Sequence of the first protein:
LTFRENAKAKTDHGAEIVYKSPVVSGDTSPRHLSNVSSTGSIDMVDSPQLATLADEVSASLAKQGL

These two protein chains interact to form a complex.

Contacts between the two chains:
Residue D430 in the second protein is in contact with residue E431 in the first protein (closest heavy-atom distance 3.0 Å).
Residue V411 in the second protein is in contact with residue S412 in the first protein (closest heavy-atom distance 2.9 Å).
Residue V411 in the second protein interacts with residue N410 in the first protein (closest heavy-atom distance 2.8 Å).
Residue N381 in the second protein interacts with residue N381 in the first protein (closest heavy-atom distance 2.9 Å).
Residue T377 in the second protein interacts with residue F378 in the first protein (closest heavy-atom distance 3.0 Å).
Residue A429 in the second protein contacts residue L428 in the first protein (closest heavy-atom distance 3.0 Å).
Residue N410 in the second protein interacts with residue N410 in the first protein (closest heavy-atom distance 2.9 Å).
Residue K385 in the second protein interacts with residue T386 in the first protein (closest heavy-atom distance 2.9 Å).
Residue R406 in the second protein is in contact with residue P405 in the first protein (closest heavy-atom distance 2.9 Å).
Residue K383 in the second protein interacts with residue A382 in the first protein (closest heavy-atom distance 3.0 Å).
Residue V398 in the second protein contacts residue V399 in the first protein (closest heavy-atom distance 2.8 Å).
Residue S413 in the second protein contacts residue S412 in the first protein (closest heavy-atom distance 2.9 Å).
Residue S416 in the second protein interacts with residue I417 in the first protein (closest heavy-atom distance 2.8 Å).
Residue T377 in the second protein interacts with residue L376 in the first protein (closest heavy-atom distance 2.9 Å).
Residue S433 in the second protein contacts residue A434 in the first protein (closest heavy-atom distance 3.0 Å).
Residue S409 in the second protein interacts with residue N410 in the first protein (closest heavy-atom distance 2.8 Å).
Residue R379 in the second protein contacts residue E380 in the first protein (closest heavy-atom distance 2.8 Å).
Residue K383 in the second protein interacts with residue A384 in the first protein (closest heavy-atom distance 2.9 Å).
Residue V398 in the second protein interacts with residue P397 in the first protein (closest heavy-atom distance 2.9 Å).
Residue E431 in the second protein contacts residue V432 in the first protein (closest heavy-atom distance 3.0 Å).
Residue S435 in the second protein is in contact with residue S435 in the first protein (closest heavy-atom distance 3.1 Å).
Residue T427 in the second protein interacts with residue A426 in the first protein (closest heavy-atom distance 2.9 Å).
Residue S433 in the second protein contacts residue V432 in the first protein (closest heavy-atom distance 2.9 Å).
Residue G415 in the second protein interacts with residue T414 in the first protein (closest heavy-atom distance 3.0 Å).
Residue D402 in the second protein interacts with residue T403 in the first protein (closest heavy-atom distance 2.9 Å).
Residue D418 in the second protein contacts residue M419 in the first protein (closest heavy-atom distance 2.8 Å).
Residue K438 in the second protein is in contact with residue A437 in the first protein (closest heavy-atom distance 2.8 Å).
Residue D387 in the second protein interacts with residue G389 in the first protein (closest heavy-atom distance 2.8 Å).
Residue V393 in the second protein interacts with residue Y394 in the first protein (closest heavy-atom distance 2.8 Å).
Residue L425 in the second protein is in contact with residue Q424 in the first protein (closest heavy-atom distance 2.9 Å).
Residue G440 in the second protein interacts with residue Q424 in the first protein (closest heavy-atom distance 2.9 Å).
Residue N381 in the second protein contacts residue E380 in the first protein (closest heavy-atom distance 2.9 Å).
Residue T427 in the second protein is in contact with residue L428 in the first protein (closest heavy-atom distance 2.8 Å).
Residue N381 in the second protein interacts with residue A382 in the first protein (closest heavy-atom distance 2.9 Å).
Residue D402 in the second protein contacts residue D402 in the first protein (closest heavy-atom distance 2.9 Å).
Residue V420 in the second protein is in contact with residue M419 in the first protein (closest heavy-atom distance 2.8 Å).
Residue K438 in the second protein contacts residue Q439 in the first protein (closest heavy-atom distance 2.8 Å).
Residue Q439 in the second protein interacts with residue Q439 in the first protein (closest heavy-atom distance 2.8 Å).
Residue R379 in the second protein contacts residue F378 in the first protein (closest heavy-atom distance 2.9 Å).
Residue L436 in the second protein is in contact with residue S435 in the first protein (closest heavy-atom distance 3.0 Å).
Residue D387 in the second protein is in contact with residue T386 in the first protein (closest heavy-atom distance 3.0 Å).
Residue S404 in the second protein interacts with residue T403 in the first protein (closest heavy-atom distance 2.8 Å).
Residue S409 in the second protein contacts residue L408 in the first protein (closest heavy-atom distance 2.9 Å).
Residue S422 in the second protein contacts residue S422 in the first protein (closest heavy-atom distance 2.9 Å).
Residue S400 in the second protein interacts with residue V399 in the first protein (closest heavy-atom distance 2.9 Å).
Residue P423 in the second protein interacts with residue Q424 in the first protein (closest heavy-atom distance 3.0 Å).
Residue K385 in the second protein interacts with residue A384 in the first protein (closest heavy-atom distance 2.9 Å).
Residue S396 in the second protein is in contact with residue S396 in the first protein (closest heavy-atom distance 3.0 Å).
Residue Q439 in the second protein interacts with residue Q424 in the first protein (closest heavy-atom distance 3.0 Å).
Residue L425 in the second protein contacts residue A426 in the first protein (closest heavy-atom distance 2.9 Å).
Residue K395 in the second protein contacts residue Y394 in the first protein (closest heavy-atom distance 2.9 Å).
Residue D418 in the second protein contacts residue I417 in the first protein (closest heavy-atom distance 3.0 Å).
Residue L436 in the second protein interacts with residue A437 in the first protein (closest heavy-atom distance 2.9 Å).
Residue D430 in the second protein is in contact with residue D430 in the first protein (closest heavy-atom distance 3.0 Å).
Residue S413 in the second protein interacts with residue T414 in the first protein (closest heavy-atom distance 2.9 Å).
Residue V420 in the second protein interacts with residue D421 in the first protein (closest heavy-atom distance 2.9 Å).
Residue G440 in the second protein interacts with residue L441 in the first protein (closest heavy-atom distance 2.9 Å).
Residue V393 in the second protein contacts residue I392 in the first protein (closest heavy-atom distance 2.8 Å).
Residue E391 in the second protein interacts with residue I392 in the first protein (closest heavy-atom distance 3.0 Å).
Residue K395 in the second protein contacts residue S396 in the first protein (closest heavy-atom distance 3.1 Å).

Sequence of the second protein:
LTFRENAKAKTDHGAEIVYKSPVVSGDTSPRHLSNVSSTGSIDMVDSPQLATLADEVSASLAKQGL